These two protein chains interact to form a complex.

Sequence of the first protein:
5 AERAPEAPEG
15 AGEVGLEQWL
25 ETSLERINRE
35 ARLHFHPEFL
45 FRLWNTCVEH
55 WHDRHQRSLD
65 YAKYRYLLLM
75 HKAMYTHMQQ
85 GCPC

Interface contacts:
Residue F18 in the second protein interacts with residue Y65 in the first protein (closest heavy-atom distance 3.4 Å).
Residue P22 in the second protein contacts residue S62 in the first protein (closest heavy-atom distance 3.9 Å).
Residue Q52 in the second protein contacts residue P41 in the first protein (closest heavy-atom distance 3.6 Å).
Residue F55 in the second protein contacts residue N49 in the first protein (closest heavy-atom distance 3.8 Å).
Residue D10 in the second protein is in contact with residue A15 in the first protein (closest heavy-atom distance 3.6 Å).
Residue Q11 in the second protein contacts residue V18 in the first protein (closest heavy-atom distance 3.4 Å).
Residue M4 in the second protein contacts residue P12 in the first protein (closest heavy-atom distance 3.5 Å).
Residue R58 in the second protein interacts with residue D57 in the first protein (closest heavy-atom distance 3.3 Å).
Residue P16 in the second protein contacts residue Y68 in the first protein (closest heavy-atom distance 3.7 Å).
Residue R72 in the second protein is in contact with residue E53 in the first protein (closest heavy-atom distance 2.9 Å).
Residue Q5 in the second protein is in contact with residue G14 in the first protein (closest heavy-atom distance 3.7 Å).
Residue R58 in the second protein interacts with residue V52 in the first protein (closest heavy-atom distance 3.5 Å).
Residue R23 in the second protein is in contact with residue R61 in the first protein (closest heavy-atom distance 3.6 Å).
Residue Q52 in the second protein interacts with residue E42 in the first protein (closest heavy-atom distance 3.3 Å).
Residue S21 in the second protein contacts residue Y65 in the first protein (closest heavy-atom distance 3.7 Å).
Residue R23 in the second protein interacts with residue Q60 in the first protein (closest heavy-atom distance 3.0 Å).
Residue D10 in the second protein is in contact with residue V18 in the first protein (closest heavy-atom distance 3.2 Å).
Residue V39 in the second protein is in contact with residue R36 in the first protein (closest heavy-atom distance 3.6 Å).
Residue E51 in the second protein is in contact with residue R46 in the first protein (closest heavy-atom distance 3.3 Å).
Residue R23 in the second protein contacts residue D57 in the first protein (closest heavy-atom distance 3.0 Å).
Residue P16 in the second protein interacts with residue Y65 in the first protein (closest heavy-atom distance 3.7 Å).
Residue G49 in the second protein interacts with residue E42 in the first protein (closest heavy-atom distance 3.1 Å).
Residue Q5 in the second protein interacts with residue P12 in the first protein (closest heavy-atom distance 3.6 Å).
Residue Q5 in the second protein interacts with residue A15 in the first protein (closest heavy-atom distance 3.2 Å).
Residue P12 in the second protein interacts with residue W23 in the first protein (closest heavy-atom distance 3.3 Å).
Residue P16 in the second protein interacts with residue L20 in the first protein (closest heavy-atom distance 3.9 Å).
Residue Q11 in the second protein is in contact with residue G16 in the first protein (closest heavy-atom distance 3.3 Å).
Residue R58 in the second protein interacts with residue H56 in the first protein (closest heavy-atom distance 3.6 Å).
Residue D10 in the second protein contacts residue W23 in the first protein (closest heavy-atom distance 3.5 Å).
Residue R23 in the second protein is in contact with residue S62 in the first protein (closest heavy-atom distance 3.8 Å).
Residue E51 in the second protein interacts with residue N49 in the first protein (closest heavy-atom distance 2.8 Å).
Residue R72 in the second protein contacts residue N49 in the first protein (closest heavy-atom distance 3.6 Å).
Residue R15 in the second protein is in contact with residue Y68 in the first protein (closest heavy-atom distance 3.2 Å).
Residue P22 in the second protein contacts residue R61 in the first protein (closest heavy-atom distance 3.8 Å).
Residue D10 in the second protein is in contact with residue G14 in the first protein (closest heavy-atom distance 3.7 Å).
Residue P12 in the second protein contacts residue V18 in the first protein (closest heavy-atom distance 3.6 Å).
Residue P12 in the second protein is in contact with residue L20 in the first protein (closest heavy-atom distance 3.8 Å).
Residue P50 in the second protein contacts residue E42 in the first protein (closest heavy-atom distance 3.2 Å).
Residue F55 in the second protein contacts residue F45 in the first protein (closest heavy-atom distance 3.5 Å).
Residue L41 in the second protein contacts residue F45 in the first protein (closest heavy-atom distance 3.6 Å).
Residue F18 in the second protein is in contact with residue R61 in the first protein (closest heavy-atom distance 3.0 Å).
Residue E51 in the second protein is in contact with residue F45 in the first protein (closest heavy-atom distance 3.7 Å).
Residue L68 in the second protein contacts residue E53 in the first protein (closest heavy-atom distance 3.7 Å).
Residue S21 in the second protein is in contact with residue S62 in the first protein (closest heavy-atom distance 2.9 Å).
Residue F18 in the second protein is in contact with residue H59 in the first protein (closest heavy-atom distance 3.6 Å).
Residue Q11 in the second protein interacts with residue W23 in the first protein (closest heavy-atom distance 3.9 Å).
Residue D10 in the second protein is in contact with residue E17 in the first protein (closest heavy-atom distance 3.3 Å).
Residue Q52 in the second protein interacts with residue F45 in the first protein (closest heavy-atom distance 3.6 Å).
Residue M4 in the second protein is in contact with residue E13 in the first protein (closest heavy-atom distance 3.3 Å).
Residue Q5 in the second protein is in contact with residue E13 in the first protein (closest heavy-atom distance 2.9 Å).
Residue S13 in the second protein contacts residue G16 in the first protein (closest heavy-atom distance 3.5 Å).
Residue V39 in the second protein is in contact with residue N32 in the first protein (closest heavy-atom distance 3.4 Å).
Residue S21 in the second protein interacts with residue R61 in the first protein (closest heavy-atom distance 3.1 Å).
Residue R17 in the second protein interacts with residue Y65 in the first protein (closest heavy-atom distance 3.7 Å).
Residue D8 in the second protein is in contact with residue R30 in the first protein (closest heavy-atom distance 3.2 Å).
Residue F18 in the second protein interacts with residue W55 in the first protein (closest heavy-atom distance 3.7 Å).
Residue E51 in the second protein is in contact with residue E42 in the first protein (closest heavy-atom distance 2.8 Å).
Residue E40 in the second protein interacts with residue F45 in the first protein (closest heavy-atom distance 3.6 Å).
Residue R23 in the second protein interacts with residue H56 in the first protein (closest heavy-atom distance 2.8 Å).
Residue D10 in the second protein contacts residue G16 in the first protein (closest heavy-atom distance 2.9 Å).

Sequence of the second protein:
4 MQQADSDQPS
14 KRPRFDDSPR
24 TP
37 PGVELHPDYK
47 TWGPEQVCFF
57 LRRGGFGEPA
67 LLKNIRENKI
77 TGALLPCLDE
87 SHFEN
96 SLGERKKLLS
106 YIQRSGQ